Sequence of chain B:
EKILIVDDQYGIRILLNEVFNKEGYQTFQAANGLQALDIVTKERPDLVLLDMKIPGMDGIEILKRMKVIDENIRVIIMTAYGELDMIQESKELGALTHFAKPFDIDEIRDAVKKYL

Sequence of chain A:
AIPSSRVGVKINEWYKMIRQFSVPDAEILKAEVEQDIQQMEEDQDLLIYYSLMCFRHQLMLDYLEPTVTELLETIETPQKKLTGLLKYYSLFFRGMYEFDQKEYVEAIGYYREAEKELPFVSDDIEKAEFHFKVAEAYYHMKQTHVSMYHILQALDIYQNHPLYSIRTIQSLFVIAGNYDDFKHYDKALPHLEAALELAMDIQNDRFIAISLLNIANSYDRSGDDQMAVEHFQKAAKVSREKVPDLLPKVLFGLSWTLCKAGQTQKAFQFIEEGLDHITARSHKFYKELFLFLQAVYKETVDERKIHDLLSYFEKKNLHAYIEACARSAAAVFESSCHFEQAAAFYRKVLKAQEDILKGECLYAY

Interface contacts:
Residue V134 in chain A contacts residue Y15 in chain B (closest heavy-atom distance 3.8 Å).
Residue L57 in chain A is in contact with residue L20 in chain B (closest heavy-atom distance 3.7 Å).
Residue E47 in chain A contacts residue Y86 in chain B (closest heavy-atom distance 3.5 Å).
Residue Y55 in chain A is in contact with residue P107 in chain B (closest heavy-atom distance 3.4 Å).
Residue L52 in chain A interacts with residue Y86 in chain B (closest heavy-atom distance 3.3 Å).
Residue F60 in chain A interacts with residue I110 in chain B (closest heavy-atom distance 4.8 Å).
Residue Q49 in chain A is in contact with residue Y86 in chain B (closest heavy-atom distance 3.9 Å).
Residue D136 in chain A is in contact with residue Y15 in chain B (closest heavy-atom distance 4.0 Å).
Residue L52 in chain A is in contact with residue K106 in chain B (closest heavy-atom distance 4.0 Å).
Residue L176 in chain A contacts residue N37 in chain B (closest heavy-atom distance 4.3 Å).
Residue L98 in chain A interacts with residue G16 in chain B (closest heavy-atom distance 3.5 Å).
Residue L176 in chain A contacts residue G61 in chain B (closest heavy-atom distance 3.1 Å).
Residue Y177 in chain A is in contact with residue P60 in chain B (closest heavy-atom distance 3.6 Å).
Residue F133 in chain A is in contact with residue Y15 in chain B (closest heavy-atom distance 4.7 Å).
Residue D136 in chain A contacts residue R18 in chain B (closest heavy-atom distance 3.0 Å).
Residue K94 in chain A contacts residue I19 in chain B (closest heavy-atom distance 3.6 Å).
Residue Q49 in chain A is in contact with residue K58 in chain B (closest heavy-atom distance 4.3 Å).
Residue S56 in chain A interacts with residue F108 in chain B (closest heavy-atom distance 4.4 Å).
Residue Y177 in chain A is in contact with residue D13 in chain B (closest heavy-atom distance 3.9 Å).
Residue S135 in chain A interacts with residue Y15 in chain B (closest heavy-atom distance 4.5 Å).
Residue L176 in chain A is in contact with residue M62 in chain B (closest heavy-atom distance 4.7 Å).
Residue L95 in chain A contacts residue I19 in chain B (closest heavy-atom distance 4.6 Å).
Residue F60 in chain A is in contact with residue L20 in chain B (closest heavy-atom distance 3.6 Å).
Residue S56 in chain A is in contact with residue P107 in chain B (closest heavy-atom distance 3.4 Å).
Residue S56 in chain A is in contact with residue L20 in chain B (closest heavy-atom distance 3.9 Å).
Residue I42 in chain A contacts residue P107 in chain B (closest heavy-atom distance 4.9 Å).
Residue L52 in chain A contacts residue P107 in chain B (closest heavy-atom distance 3.6 Å).
Residue E139 in chain A interacts with residue G16 in chain B (closest heavy-atom distance 5.0 Å).
Residue E46 in chain A is in contact with residue Y86 in chain B (closest heavy-atom distance 4.2 Å).
Residue L57 in chain A interacts with residue G16 in chain B (closest heavy-atom distance 3.6 Å).
Residue L98 in chain A is in contact with residue Y15 in chain B (closest heavy-atom distance 3.8 Å).
Residue K94 in chain A contacts residue Y15 in chain B (closest heavy-atom distance 3.7 Å).
Residue I53 in chain A is in contact with residue I17 in chain B (closest heavy-atom distance 3.8 Å).
Residue M45 in chain A contacts residue Y86 in chain B (closest heavy-atom distance 4.1 Å).
Residue Q49 in chain A is in contact with residue A85 in chain B (closest heavy-atom distance 4.2 Å).
Residue Y102 in chain A contacts residue G16 in chain B (closest heavy-atom distance 4.8 Å).
Residue I53 in chain A interacts with residue G16 in chain B (closest heavy-atom distance 3.8 Å).
Residue Q49 in chain A is in contact with residue Q14 in chain B (closest heavy-atom distance 3.4 Å).
Residue L52 in chain A interacts with residue A85 in chain B (closest heavy-atom distance 4.9 Å).
Residue Q92 in chain A interacts with residue E23 in chain B (closest heavy-atom distance 3.6 Å).
Residue F60 in chain A is in contact with residue V24 in chain B (closest heavy-atom distance 3.9 Å).
Residue F60 in chain A interacts with residue E23 in chain B (closest heavy-atom distance 4.0 Å).
Residue I138 in chain A is in contact with residue D13 in chain B (closest heavy-atom distance 4.8 Å).
Residue L98 in chain A contacts residue I19 in chain B (closest heavy-atom distance 4.8 Å).
Residue D50 in chain A interacts with residue Q14 in chain B (closest heavy-atom distance 2.9 Å).
Residue L176 in chain A contacts residue P60 in chain B (closest heavy-atom distance 3.6 Å).
Residue D48 in chain A interacts with residue Y86 in chain B (closest heavy-atom distance 3.1 Å).
Residue E139 in chain A contacts residue Y15 in chain B (closest heavy-atom distance 4.0 Å).
Residue D136 in chain A contacts residue D13 in chain B (closest heavy-atom distance 5.0 Å).
Residue I53 in chain A contacts residue Q14 in chain B (closest heavy-atom distance 3.2 Å).

These two protein chains interact to form a complex.